Residue-level contacts at the interface:
Residue V110 in the second protein contacts residue Y19 in the first protein (closest heavy-atom distance 3.9 Å).
Residue L99 in the second protein contacts residue A13 in the first protein (closest heavy-atom distance 3.4 Å).
Residue L163 in the second protein is in contact with residue E26 in the first protein (closest heavy-atom distance 4.0 Å).
Residue A111 in the second protein is in contact with residue G16 in the first protein (closest heavy-atom distance 4.2 Å).
Residue L163 in the second protein interacts with residue Q24 in the first protein (closest heavy-atom distance 3.6 Å).
Residue E98 in the second protein is in contact with residue R10 in the first protein (closest heavy-atom distance 3.4 Å).
Residue F74 in the second protein interacts with residue L15 in the first protein (closest heavy-atom distance 4.3 Å).
Residue F66 in the second protein is in contact with residue Y19 in the first protein (closest heavy-atom distance 4.0 Å).
Residue Q80 in the second protein interacts with residue P4 in the first protein (closest heavy-atom distance 3.4 Å).
Residue Y164 in the second protein interacts with residue N25 in the first protein (closest heavy-atom distance 3.7 Å).
Residue Q94 in the second protein is in contact with residue T5 in the first protein (closest heavy-atom distance 3.2 Å).
Residue Y164 in the second protein contacts residue Y19 in the first protein (closest heavy-atom distance 3.8 Å).
Residue R69 in the second protein contacts residue R22 in the first protein (closest heavy-atom distance 3.3 Å).
Residue L77 in the second protein contacts residue L12 in the first protein (closest heavy-atom distance 4.1 Å).
Residue L77 in the second protein contacts residue H11 in the first protein (closest heavy-atom distance 4.3 Å).
Residue N105 in the second protein is in contact with residue G16 in the first protein (closest heavy-atom distance 4.1 Å).
Residue Y70 in the second protein is in contact with residue S18 in the first protein (closest heavy-atom distance 3.5 Å).
Residue Q80 in the second protein is in contact with residue E7 in the first protein (closest heavy-atom distance 3.6 Å).
Residue G107 in the second protein is in contact with residue Y19 in the first protein (closest heavy-atom distance 3.9 Å).
Residue E98 in the second protein contacts residue S6 in the first protein (closest heavy-atom distance 3.0 Å).
Residue V95 in the second protein contacts residue L12 in the first protein (closest heavy-atom distance 4.0 Å).
Residue L77 in the second protein is in contact with residue L15 in the first protein (closest heavy-atom distance 3.7 Å).
Residue A111 in the second protein contacts residue L12 in the first protein (closest heavy-atom distance 3.9 Å).
Residue F66 in the second protein is in contact with residue L12 in the first protein (closest heavy-atom distance 4.3 Å).
Residue S91 in the second protein is in contact with residue T5 in the first protein (closest heavy-atom distance 4.1 Å).
Residue V95 in the second protein is in contact with residue T5 in the first protein (closest heavy-atom distance 3.7 Å).
Residue Y70 in the second protein interacts with residue R22 in the first protein (closest heavy-atom distance 4.1 Å).
Residue G107 in the second protein is in contact with residue G16 in the first protein (closest heavy-atom distance 3.2 Å).
Residue F66 in the second protein contacts residue G16 in the first protein (closest heavy-atom distance 4.0 Å).
Residue F66 in the second protein contacts residue L15 in the first protein (closest heavy-atom distance 3.7 Å).
Residue Y164 in the second protein interacts with residue S20 in the first protein (closest heavy-atom distance 2.9 Å).
Residue Y164 in the second protein interacts with residue Q24 in the first protein (closest heavy-atom distance 3.6 Å).
Residue R108 in the second protein is in contact with residue A13 in the first protein (closest heavy-atom distance 3.8 Å).
Residue F115 in the second protein is in contact with residue L12 in the first protein (closest heavy-atom distance 3.6 Å).
Residue G107 in the second protein interacts with residue S20 in the first protein (closest heavy-atom distance 3.8 Å).
Residue N105 in the second protein is in contact with residue D17 in the first protein (closest heavy-atom distance 2.6 Å).
Residue G165 in the second protein interacts with residue N25 in the first protein (closest heavy-atom distance 2.9 Å).
Residue L77 in the second protein contacts residue I8 in the first protein (closest heavy-atom distance 3.4 Å).
Residue Y70 in the second protein contacts residue Y19 in the first protein (closest heavy-atom distance 3.3 Å).
Residue L163 in the second protein is in contact with residue F23 in the first protein (closest heavy-atom distance 3.6 Å).
Residue Y70 in the second protein interacts with residue L15 in the first protein (closest heavy-atom distance 3.9 Å).
Residue E65 in the second protein interacts with residue F23 in the first protein (closest heavy-atom distance 3.2 Å).
Residue Y164 in the second protein contacts residue F23 in the first protein (closest heavy-atom distance 3.4 Å).
Residue R69 in the second protein is in contact with residue F23 in the first protein (closest heavy-atom distance 3.8 Å).
Residue N105 in the second protein is in contact with residue S20 in the first protein (closest heavy-atom distance 3.9 Å).
Residue L99 in the second protein is in contact with residue G9 in the first protein (closest heavy-atom distance 3.5 Å).
Residue V95 in the second protein contacts residue I8 in the first protein (closest heavy-atom distance 3.9 Å).
Residue L163 in the second protein interacts with residue N25 in the first protein (closest heavy-atom distance 3.0 Å).
Residue L99 in the second protein is in contact with residue L12 in the first protein (closest heavy-atom distance 3.7 Å).
Residue E162 in the second protein interacts with residue N25 in the first protein (closest heavy-atom distance 2.8 Å).
Residue Y70 in the second protein contacts residue F23 in the first protein (closest heavy-atom distance 4.2 Å).
Residue E98 in the second protein interacts with residue G9 in the first protein (closest heavy-atom distance 3.6 Å).
Residue A73 in the second protein contacts residue L15 in the first protein (closest heavy-atom distance 4.1 Å).
Residue R108 in the second protein interacts with residue D17 in the first protein (closest heavy-atom distance 2.7 Å).
Residue F74 in the second protein contacts residue L12 in the first protein (closest heavy-atom distance 4.0 Å).
Residue R108 in the second protein is in contact with residue G16 in the first protein (closest heavy-atom distance 3.9 Å).
Residue A62 in the second protein contacts residue Y19 in the first protein (closest heavy-atom distance 3.0 Å).
Residue V95 in the second protein contacts residue G9 in the first protein (closest heavy-atom distance 3.6 Å).
Residue Q80 in the second protein is in contact with residue I8 in the first protein (closest heavy-atom distance 3.6 Å).
Residue L81 in the second protein contacts residue I8 in the first protein (closest heavy-atom distance 3.5 Å).

Sequence of the second protein:
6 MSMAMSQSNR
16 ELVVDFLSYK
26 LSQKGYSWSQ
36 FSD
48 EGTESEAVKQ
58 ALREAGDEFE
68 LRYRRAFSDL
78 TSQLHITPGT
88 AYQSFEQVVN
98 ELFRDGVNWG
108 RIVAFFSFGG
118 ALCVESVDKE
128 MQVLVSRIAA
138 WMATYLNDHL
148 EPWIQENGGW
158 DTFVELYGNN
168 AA

Sequence of the first protein:
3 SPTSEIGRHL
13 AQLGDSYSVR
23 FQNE

These two protein chains interact to form a complex.